Sequence of chain B:
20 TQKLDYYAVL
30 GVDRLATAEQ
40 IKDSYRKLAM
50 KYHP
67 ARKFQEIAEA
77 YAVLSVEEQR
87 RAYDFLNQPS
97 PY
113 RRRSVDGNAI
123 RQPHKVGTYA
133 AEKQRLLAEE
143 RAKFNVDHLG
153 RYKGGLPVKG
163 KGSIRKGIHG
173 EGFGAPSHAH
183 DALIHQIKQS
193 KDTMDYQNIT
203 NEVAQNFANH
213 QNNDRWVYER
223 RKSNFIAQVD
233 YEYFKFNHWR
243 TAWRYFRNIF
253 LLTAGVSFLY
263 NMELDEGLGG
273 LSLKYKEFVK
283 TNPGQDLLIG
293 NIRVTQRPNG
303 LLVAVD

Contacts between the two chains:
Residue Y181 in chain A is in contact with residue I186 in chain B (closest heavy-atom distance 3.8 Å).
Residue Y177 in chain A is in contact with residue A177 in chain B (closest heavy-atom distance 4.0 Å).
Residue Y177 in chain A interacts with residue S165 in chain B (closest heavy-atom distance 3.8 Å).
Residue Y181 in chain A is in contact with residue F175 in chain B (closest heavy-atom distance 3.0 Å).
Residue Y177 in chain A interacts with residue H180 in chain B (closest heavy-atom distance 3.9 Å).
Residue Y181 in chain A is in contact with residue D183 in chain B (closest heavy-atom distance 4.5 Å).
Residue K178 in chain A is in contact with residue H180 in chain B (closest heavy-atom distance 3.5 Å).

Sequence of chain A:
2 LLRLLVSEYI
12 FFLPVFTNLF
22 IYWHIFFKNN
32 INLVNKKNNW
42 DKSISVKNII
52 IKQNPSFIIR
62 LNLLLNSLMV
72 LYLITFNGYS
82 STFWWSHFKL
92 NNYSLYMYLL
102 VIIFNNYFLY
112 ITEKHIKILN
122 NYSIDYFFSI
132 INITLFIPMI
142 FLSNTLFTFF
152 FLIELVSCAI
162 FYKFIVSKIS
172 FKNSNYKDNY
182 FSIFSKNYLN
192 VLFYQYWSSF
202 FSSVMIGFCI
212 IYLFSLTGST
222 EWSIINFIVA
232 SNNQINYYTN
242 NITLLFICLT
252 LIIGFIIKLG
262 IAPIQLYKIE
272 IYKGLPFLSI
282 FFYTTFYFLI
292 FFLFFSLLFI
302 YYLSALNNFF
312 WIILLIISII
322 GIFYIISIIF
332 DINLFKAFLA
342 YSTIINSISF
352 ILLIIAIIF

The following describes two proteins that form a bound complex.